Residue-level contacts at the interface:
Residue D252 in chain B contacts residue M238 in chain A (closest heavy-atom distance 3.2 Å).
Residue Y278 in chain B is in contact with residue G217 in chain A (closest heavy-atom distance 3.8 Å).
Residue T251 in chain B is in contact with residue R241 in chain A (closest heavy-atom distance 3.5 Å).
Residue D252 in chain B is in contact with residue R241 in chain A (closest heavy-atom distance 3.7 Å).
Residue L250 in chain B interacts with residue R241 in chain A (closest heavy-atom distance 2.5 Å).
Residue Y334 in chain B interacts with residue H184 in chain A (closest heavy-atom distance 4.2 Å).
Residue Y278 in chain B interacts with residue L221 in chain A (closest heavy-atom distance 3.5 Å).
Residue L238 in chain B contacts residue M216 in chain A (closest heavy-atom distance 3.6 Å).
Residue L238 in chain B is in contact with residue V214 in chain A (closest heavy-atom distance 3.4 Å).
Residue Y278 in chain B contacts residue H184 in chain A (closest heavy-atom distance 3.2 Å).
Residue R241 in chain B is in contact with residue M216 in chain A (closest heavy-atom distance 3.4 Å).
Residue R241 in chain B is in contact with residue R220 in chain A (closest heavy-atom distance 2.9 Å).
Residue H279 in chain B contacts residue R180 in chain A (closest heavy-atom distance 3.3 Å).
Residue P274 in chain B interacts with residue R220 in chain A (closest heavy-atom distance 4.0 Å).
Residue E256 in chain B interacts with residue M238 in chain A (closest heavy-atom distance 3.6 Å).
Residue M247 in chain B contacts residue L230 in chain A (closest heavy-atom distance 3.9 Å).
Residue Q323 in chain B contacts residue R220 in chain A (closest heavy-atom distance 3.1 Å).
Residue P262 in chain B interacts with residue V169 in chain A (closest heavy-atom distance 3.5 Å).
Residue I239 in chain B interacts with residue Y219 in chain A (closest heavy-atom distance 3.2 Å).
Residue L259 in chain B is in contact with residue G231 in chain A (closest heavy-atom distance 4.1 Å).
Residue E284 in chain B interacts with residue E176 in chain A (closest heavy-atom distance 3.6 Å).
Residue W269 in chain B contacts residue P225 in chain A (closest heavy-atom distance 3.3 Å).
Residue V333 in chain B contacts residue G217 in chain A (closest heavy-atom distance 4.0 Å).
Residue R244 in chain B contacts residue D233 in chain A (closest heavy-atom distance 3.4 Å).
Residue R270 in chain B contacts residue E176 in chain A (closest heavy-atom distance 3.9 Å).
Residue H279 in chain B interacts with residue R220 in chain A (closest heavy-atom distance 3.5 Å).
Residue W269 in chain B contacts residue V224 in chain A (closest heavy-atom distance 3.6 Å).
Residue R244 in chain B contacts residue E229 in chain A (closest heavy-atom distance 3.4 Å).
Residue L238 in chain B interacts with residue T215 in chain A (closest heavy-atom distance 3.7 Å).
Residue I255 in chain B contacts residue A234 in chain A (closest heavy-atom distance 4.0 Å).
Residue M247 in chain B is in contact with residue A234 in chain A (closest heavy-atom distance 3.8 Å).
Residue Y334 in chain B interacts with residue W181 in chain A (closest heavy-atom distance 3.9 Å).
Residue I255 in chain B contacts residue R241 in chain A (closest heavy-atom distance 3.7 Å).
Residue L259 in chain B contacts residue V235 in chain A (closest heavy-atom distance 3.9 Å).
Residue M247 in chain B is in contact with residue D233 in chain A (closest heavy-atom distance 3.1 Å).
Residue I255 in chain B interacts with residue T237 in chain A (closest heavy-atom distance 3.7 Å).
Residue L242 in chain B contacts residue Y219 in chain A (closest heavy-atom distance 3.6 Å).
Residue S248 in chain B contacts residue R241 in chain A (closest heavy-atom distance 4.0 Å).
Residue Y334 in chain B contacts residue E218 in chain A (closest heavy-atom distance 3.3 Å).
Residue E332 in chain B interacts with residue M216 in chain A (closest heavy-atom distance 3.1 Å).
Residue P245 in chain B is in contact with residue L230 in chain A (closest heavy-atom distance 4.0 Å).
Residue I255 in chain B is in contact with residue M238 in chain A (closest heavy-atom distance 3.5 Å).
Residue T336 in chain B contacts residue R188 in chain A (closest heavy-atom distance 2.3 Å).
Residue E332 in chain B contacts residue R220 in chain A (closest heavy-atom distance 3.8 Å).
Residue E332 in chain B is in contact with residue G217 in chain A (closest heavy-atom distance 3.5 Å).
Residue Y334 in chain B is in contact with residue V185 in chain A (closest heavy-atom distance 3.6 Å).
Residue L265 in chain B interacts with residue G231 in chain A (closest heavy-atom distance 4.2 Å).
Residue T336 in chain B contacts residue M189 in chain A (closest heavy-atom distance 3.7 Å).
Residue D266 in chain B interacts with residue P225 in chain A (closest heavy-atom distance 3.7 Å).
Residue H273 in chain B interacts with residue R220 in chain A (closest heavy-atom distance 3.4 Å).
Residue L259 in chain B interacts with residue A234 in chain A (closest heavy-atom distance 3.6 Å).
Residue L242 in chain B contacts residue S223 in chain A (closest heavy-atom distance 3.7 Å).
Residue W269 in chain B interacts with residue S223 in chain A (closest heavy-atom distance 3.8 Å).
Residue H279 in chain B contacts residue S223 in chain A (closest heavy-atom distance 3.4 Å).
Residue M247 in chain B interacts with residue T237 in chain A (closest heavy-atom distance 3.3 Å).
Residue W335 in chain B is in contact with residue R188 in chain A (closest heavy-atom distance 3.4 Å).
Residue L265 in chain B is in contact with residue L230 in chain A (closest heavy-atom distance 3.6 Å).
Residue S276 in chain B is in contact with residue R220 in chain A (closest heavy-atom distance 3.2 Å).
Residue Y334 in chain B contacts residue G217 in chain A (closest heavy-atom distance 4.1 Å).
Residue L238 in chain B is in contact with residue Y219 in chain A (closest heavy-atom distance 3.5 Å).

Sequence of chain B:
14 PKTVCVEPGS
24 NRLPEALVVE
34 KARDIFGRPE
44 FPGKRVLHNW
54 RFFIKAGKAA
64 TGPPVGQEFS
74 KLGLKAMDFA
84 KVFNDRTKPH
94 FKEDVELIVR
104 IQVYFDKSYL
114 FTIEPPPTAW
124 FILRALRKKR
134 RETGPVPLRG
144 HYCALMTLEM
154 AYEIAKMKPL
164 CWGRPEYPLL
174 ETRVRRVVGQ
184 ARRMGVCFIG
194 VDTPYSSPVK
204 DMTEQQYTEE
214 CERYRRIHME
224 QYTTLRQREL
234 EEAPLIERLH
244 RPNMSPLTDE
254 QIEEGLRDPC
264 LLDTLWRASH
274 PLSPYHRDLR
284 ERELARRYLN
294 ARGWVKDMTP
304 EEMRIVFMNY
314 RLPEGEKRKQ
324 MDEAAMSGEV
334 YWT

The following describes two proteins that form a bound complex.

Sequence of chain A:
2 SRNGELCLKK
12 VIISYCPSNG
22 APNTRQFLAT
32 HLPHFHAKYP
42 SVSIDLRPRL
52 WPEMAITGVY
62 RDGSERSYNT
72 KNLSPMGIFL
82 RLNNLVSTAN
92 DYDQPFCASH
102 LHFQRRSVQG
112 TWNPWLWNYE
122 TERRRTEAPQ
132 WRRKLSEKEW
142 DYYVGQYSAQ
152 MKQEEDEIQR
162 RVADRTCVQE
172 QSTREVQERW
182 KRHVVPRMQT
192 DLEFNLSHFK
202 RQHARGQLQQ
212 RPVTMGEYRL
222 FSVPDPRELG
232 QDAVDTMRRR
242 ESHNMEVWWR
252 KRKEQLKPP